Sequence of the first protein:
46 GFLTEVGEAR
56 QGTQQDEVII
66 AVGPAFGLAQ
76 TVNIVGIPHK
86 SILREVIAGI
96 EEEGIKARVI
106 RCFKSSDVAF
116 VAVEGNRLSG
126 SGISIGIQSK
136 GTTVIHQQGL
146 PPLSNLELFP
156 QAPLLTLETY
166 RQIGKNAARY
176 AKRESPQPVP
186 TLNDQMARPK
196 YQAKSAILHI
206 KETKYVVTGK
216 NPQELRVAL

Sequence of the second protein:
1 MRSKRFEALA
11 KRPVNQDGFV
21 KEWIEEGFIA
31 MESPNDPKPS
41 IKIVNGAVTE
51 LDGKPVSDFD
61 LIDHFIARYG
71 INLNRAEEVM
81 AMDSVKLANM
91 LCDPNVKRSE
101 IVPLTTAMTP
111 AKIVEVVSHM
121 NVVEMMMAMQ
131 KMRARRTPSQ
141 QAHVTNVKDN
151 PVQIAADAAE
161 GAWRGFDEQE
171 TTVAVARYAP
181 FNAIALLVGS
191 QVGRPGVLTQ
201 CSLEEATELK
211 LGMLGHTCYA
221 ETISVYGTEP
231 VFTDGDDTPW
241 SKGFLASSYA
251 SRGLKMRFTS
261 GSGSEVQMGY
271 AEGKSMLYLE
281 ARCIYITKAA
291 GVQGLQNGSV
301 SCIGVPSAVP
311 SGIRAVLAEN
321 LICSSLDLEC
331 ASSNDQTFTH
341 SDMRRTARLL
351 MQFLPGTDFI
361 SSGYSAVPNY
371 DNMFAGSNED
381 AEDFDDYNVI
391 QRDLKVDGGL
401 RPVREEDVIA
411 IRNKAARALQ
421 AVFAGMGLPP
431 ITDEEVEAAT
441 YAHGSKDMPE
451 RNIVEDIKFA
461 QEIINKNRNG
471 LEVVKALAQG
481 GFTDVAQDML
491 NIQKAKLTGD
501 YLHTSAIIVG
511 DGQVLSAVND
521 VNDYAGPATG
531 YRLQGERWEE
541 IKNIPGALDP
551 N

This data describes a binding interaction between two proteins.

Residue-level contacts at the interface:
Residue A375 in the second protein is in contact with residue R193 in the first protein (closest heavy-atom distance 3.2 Å).
Residue H340 in the second protein interacts with residue M191 in the first protein (closest heavy-atom distance 3.4 Å).
Residue F374 in the second protein interacts with residue R193 in the first protein (closest heavy-atom distance 3.1 Å).
Residue V266 in the second protein interacts with residue I205 in the first protein (closest heavy-atom distance 3.6 Å).
Residue G376 in the second protein contacts residue Q190 in the first protein (closest heavy-atom distance 4.0 Å).
Residue A375 in the second protein is in contact with residue N188 in the first protein (closest heavy-atom distance 3.6 Å).
Residue E204 in the second protein contacts residue P146 in the first protein (closest heavy-atom distance 4.0 Å).
Residue Y270 in the second protein interacts with residue T208 in the first protein (closest heavy-atom distance 3.2 Å).
Residue V20 in the second protein contacts residue I202 in the first protein (closest heavy-atom distance 4.0 Å).
Residue Q267 in the second protein interacts with residue A201 in the first protein (closest heavy-atom distance 3.1 Å).
Residue H340 in the second protein contacts residue P194 in the first protein (closest heavy-atom distance 4.0 Å).
Residue D234 in the second protein is in contact with residue F115 in the first protein (closest heavy-atom distance 3.3 Å).
Residue A375 in the second protein contacts residue Q190 in the first protein (closest heavy-atom distance 3.4 Å).
Residue Q336 in the second protein contacts residue R193 in the first protein (closest heavy-atom distance 2.6 Å).
Residue F338 in the second protein contacts residue P194 in the first protein (closest heavy-atom distance 3.7 Å).
Residue T339 in the second protein contacts residue M191 in the first protein (closest heavy-atom distance 3.6 Å).
Residue D234 in the second protein is in contact with residue D112 in the first protein (closest heavy-atom distance 3.5 Å).
Residue G269 in the second protein interacts with residue I205 in the first protein (closest heavy-atom distance 3.9 Å).
Residue T339 in the second protein interacts with residue P194 in the first protein (closest heavy-atom distance 3.7 Å).
Residue G376 in the second protein interacts with residue R193 in the first protein (closest heavy-atom distance 2.8 Å).
Residue G304 in the second protein is in contact with residue Q197 in the first protein (closest heavy-atom distance 3.0 Å).
Residue N369 in the second protein is in contact with residue N188 in the first protein (closest heavy-atom distance 4.0 Å).
Residue H340 in the second protein contacts residue K195 in the first protein (closest heavy-atom distance 3.4 Å).
Residue T337 in the second protein is in contact with residue R193 in the first protein (closest heavy-atom distance 3.0 Å).
Residue E26 in the second protein interacts with residue I205 in the first protein (closest heavy-atom distance 3.9 Å).
Residue T337 in the second protein is in contact with residue P194 in the first protein (closest heavy-atom distance 3.4 Å).
Residue M373 in the second protein interacts with residue T186 in the first protein (closest heavy-atom distance 3.8 Å).
Residue E26 in the second protein is in contact with residue K209 in the first protein (closest heavy-atom distance 2.6 Å).
Residue I453 in the second protein is in contact with residue P183 in the first protein (closest heavy-atom distance 3.5 Å).
Residue C302 in the second protein interacts with residue Q197 in the first protein (closest heavy-atom distance 3.3 Å).
Residue D236 in the second protein interacts with residue L148 in the first protein (closest heavy-atom distance 3.8 Å).
Residue Q267 in the second protein is in contact with residue S200 in the first protein (closest heavy-atom distance 3.5 Å).
Residue D236 in the second protein is in contact with residue P147 in the first protein (closest heavy-atom distance 3.9 Å).
Residue A174 in the second protein contacts residue T186 in the first protein (closest heavy-atom distance 3.6 Å).
Residue D236 in the second protein interacts with residue F115 in the first protein (closest heavy-atom distance 3.5 Å).
Residue S301 in the second protein contacts residue R193 in the first protein (closest heavy-atom distance 3.4 Å).
Residue Q267 in the second protein is in contact with residue H204 in the first protein (closest heavy-atom distance 3.5 Å).
Residue R177 in the second protein interacts with residue Y175 in the first protein (closest heavy-atom distance 3.2 Å).
Residue G235 in the second protein is in contact with residue L148 in the first protein (closest heavy-atom distance 3.4 Å).
Residue I303 in the second protein interacts with residue Q197 in the first protein (closest heavy-atom distance 3.6 Å).
Residue E204 in the second protein is in contact with residue S149 in the first protein (closest heavy-atom distance 4.0 Å).
Residue V147 in the second protein contacts residue T186 in the first protein (closest heavy-atom distance 3.2 Å).
Residue D234 in the second protein contacts residue S110 in the first protein (closest heavy-atom distance 2.9 Å).
Residue A375 in the second protein contacts residue Q156 in the first protein (closest heavy-atom distance 3.3 Å).
Residue G269 in the second protein interacts with residue H204 in the first protein (closest heavy-atom distance 3.9 Å).
Residue Y370 in the second protein interacts with residue Q190 in the first protein (closest heavy-atom distance 3.9 Å).
Residue S301 in the second protein interacts with residue Q197 in the first protein (closest heavy-atom distance 3.1 Å).
Residue Q267 in the second protein contacts residue Q197 in the first protein (closest heavy-atom distance 2.9 Å).
Residue E204 in the second protein interacts with residue L148 in the first protein (closest heavy-atom distance 3.7 Å).
Residue V454 in the second protein is in contact with residue S180 in the first protein (closest heavy-atom distance 3.6 Å).
Residue F28 in the second protein interacts with residue I202 in the first protein (closest heavy-atom distance 3.6 Å).
Residue V175 in the second protein contacts residue P183 in the first protein (closest heavy-atom distance 4.0 Å).
Residue N369 in the second protein contacts residue Q190 in the first protein (closest heavy-atom distance 3.5 Å).
Residue G18 in the second protein is in contact with residue P194 in the first protein (closest heavy-atom distance 3.4 Å).
Residue T337 in the second protein interacts with residue Q190 in the first protein (closest heavy-atom distance 2.9 Å).
Residue T337 in the second protein interacts with residue M191 in the first protein (closest heavy-atom distance 4.0 Å).
Residue N372 in the second protein is in contact with residue N188 in the first protein (closest heavy-atom distance 3.0 Å).
Residue M268 in the second protein is in contact with residue H204 in the first protein (closest heavy-atom distance 3.5 Å).
Residue R177 in the second protein contacts residue L151 in the first protein (closest heavy-atom distance 4.0 Å).
Residue Y370 in the second protein interacts with residue N188 in the first protein (closest heavy-atom distance 3.2 Å).